These two protein chains interact to form a complex.

Sequence of protein 1:
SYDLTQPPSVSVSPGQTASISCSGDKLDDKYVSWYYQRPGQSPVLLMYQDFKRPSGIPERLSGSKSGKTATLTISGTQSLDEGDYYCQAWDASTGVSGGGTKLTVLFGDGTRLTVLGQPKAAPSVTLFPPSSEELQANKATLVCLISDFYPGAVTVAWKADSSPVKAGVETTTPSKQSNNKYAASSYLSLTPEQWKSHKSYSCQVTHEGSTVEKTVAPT

Sequence of protein 2:
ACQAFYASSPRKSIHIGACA

Contacts between the two chains:
Residue D29 in protein 1 contacts residue G17 in protein 2 (closest heavy-atom distance 4.2 Å).
Residue A92 in protein 1 contacts residue F5 in protein 2 (closest heavy-atom distance 3.4 Å).
Residue W90 in protein 1 interacts with residue I16 in protein 2 (closest heavy-atom distance 3.3 Å).
Residue W90 in protein 1 interacts with residue I14 in protein 2 (closest heavy-atom distance 3.8 Å).
Residue L103 in protein 1 is in contact with residue F5 in protein 2 (closest heavy-atom distance 3.9 Å).
Residue D91 in protein 1 is in contact with residue I16 in protein 2 (closest heavy-atom distance 4.7 Å).
Residue K30 in protein 1 contacts residue Q3 in protein 2 (closest heavy-atom distance 3.1 Å).
Residue T101 in protein 1 contacts residue F5 in protein 2 (closest heavy-atom distance 3.9 Å).
Residue Y31 in protein 1 contacts residue H15 in protein 2 (closest heavy-atom distance 3.5 Å).
Residue K30 in protein 1 is in contact with residue G17 in protein 2 (closest heavy-atom distance 4.4 Å).
Residue D29 in protein 1 interacts with residue I16 in protein 2 (closest heavy-atom distance 4.5 Å).
Residue Y31 in protein 1 is in contact with residue G17 in protein 2 (closest heavy-atom distance 3.3 Å).
Residue L103 in protein 1 interacts with residue I14 in protein 2 (closest heavy-atom distance 3.7 Å).
Residue D29 in protein 1 interacts with residue Q3 in protein 2 (closest heavy-atom distance 2.8 Å).
Residue L103 in protein 1 is in contact with residue Y6 in protein 2 (closest heavy-atom distance 4.2 Å).
Residue Y31 in protein 1 interacts with residue I16 in protein 2 (closest heavy-atom distance 2.9 Å).
Residue L103 in protein 1 contacts residue I16 in protein 2 (closest heavy-atom distance 4.8 Å).
Residue D29 in protein 1 contacts residue A18 in protein 2 (closest heavy-atom distance 4.9 Å).
Residue K30 in protein 1 contacts residue I16 in protein 2 (closest heavy-atom distance 3.2 Å).
Residue Y31 in protein 1 interacts with residue A18 in protein 2 (closest heavy-atom distance 3.5 Å).